Interface contacts:
Residue A10 in protein 1 interacts with residue F42 in protein 2 (closest heavy-atom distance 3.7 Å).
Residue F11 in protein 1 interacts with residue F42 in protein 2 (closest heavy-atom distance 3.7 Å).
Residue A7 in protein 1 is in contact with residue F42 in protein 2 (closest heavy-atom distance 4.9 Å).
Residue L14 in protein 1 contacts residue T46 in protein 2 (closest heavy-atom distance 3.7 Å).
Residue F11 in protein 1 is in contact with residue F45 in protein 2 (closest heavy-atom distance 4.7 Å).
Residue L14 in protein 1 interacts with residue F42 in protein 2 (closest heavy-atom distance 3.9 Å).
Residue F11 in protein 1 contacts residue T46 in protein 2 (closest heavy-atom distance 3.5 Å).

Sequence of protein 2:
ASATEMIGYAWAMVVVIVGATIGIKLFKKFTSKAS

Sequence of protein 1:
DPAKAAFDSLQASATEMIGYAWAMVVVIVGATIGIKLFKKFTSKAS

The following describes two proteins that form a bound complex.